Sequence of protein 2:
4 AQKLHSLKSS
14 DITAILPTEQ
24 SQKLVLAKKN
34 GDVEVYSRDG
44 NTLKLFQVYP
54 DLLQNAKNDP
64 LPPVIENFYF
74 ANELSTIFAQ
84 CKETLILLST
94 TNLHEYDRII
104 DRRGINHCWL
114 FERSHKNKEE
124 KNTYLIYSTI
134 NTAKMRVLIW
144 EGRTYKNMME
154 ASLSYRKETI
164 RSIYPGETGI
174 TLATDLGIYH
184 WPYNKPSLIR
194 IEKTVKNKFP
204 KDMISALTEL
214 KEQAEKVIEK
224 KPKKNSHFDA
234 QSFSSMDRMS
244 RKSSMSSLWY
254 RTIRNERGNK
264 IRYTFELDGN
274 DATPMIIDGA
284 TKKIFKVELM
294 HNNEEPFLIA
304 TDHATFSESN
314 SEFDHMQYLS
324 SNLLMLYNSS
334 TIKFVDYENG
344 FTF

This data describes a binding interaction between two proteins.

Residue-level contacts at the interface:
Residue L960 in protein 1 interacts with residue D281 in protein 2 (closest heavy-atom distance 4.0 Å).
Residue C969 in protein 1 contacts residue N273 in protein 2 (closest heavy-atom distance 4.1 Å).
Residue Q874 in protein 1 is in contact with residue S229 in protein 2 (closest heavy-atom distance 4.1 Å).
Residue D958 in protein 1 interacts with residue I280 in protein 2 (closest heavy-atom distance 3.8 Å).
Residue H869 in protein 1 contacts residue F231 in protein 2 (closest heavy-atom distance 3.3 Å).
Residue R1007 in protein 1 is in contact with residue E259 in protein 2 (closest heavy-atom distance 4.0 Å).
Residue V939 in protein 1 interacts with residue D281 in protein 2 (closest heavy-atom distance 3.3 Å).
Residue I859 in protein 1 contacts residue S237 in protein 2 (closest heavy-atom distance 4.2 Å).
Residue P922 in protein 1 interacts with residue N296 in protein 2 (closest heavy-atom distance 2.6 Å).
Residue N914 in protein 1 contacts residue F300 in protein 2 (closest heavy-atom distance 3.6 Å).
Residue H869 in protein 1 contacts residue S229 in protein 2 (closest heavy-atom distance 3.7 Å).
Residue L919 in protein 1 interacts with residue E298 in protein 2 (closest heavy-atom distance 4.0 Å).
Residue V940 in protein 1 interacts with residue D281 in protein 2 (closest heavy-atom distance 3.6 Å).
Residue K943 in protein 1 is in contact with residue I279 in protein 2 (closest heavy-atom distance 4.1 Å).
Residue V921 in protein 1 contacts residue N295 in protein 2 (closest heavy-atom distance 3.7 Å).
Residue I937 in protein 1 contacts residue T284 in protein 2 (closest heavy-atom distance 3.7 Å).
Residue F941 in protein 1 interacts with residue I280 in protein 2 (closest heavy-atom distance 2.9 Å).
Residue F942 in protein 1 interacts with residue I279 in protein 2 (closest heavy-atom distance 3.6 Å).
Residue T959 in protein 1 interacts with residue I279 in protein 2 (closest heavy-atom distance 3.4 Å).
Residue F870 in protein 1 is in contact with residue A233 in protein 2 (closest heavy-atom distance 4.3 Å).
Residue L923 in protein 1 interacts with residue N296 in protein 2 (closest heavy-atom distance 4.3 Å).
Residue F870 in protein 1 is in contact with residue F231 in protein 2 (closest heavy-atom distance 2.5 Å).
Residue F1010 in protein 1 contacts residue E259 in protein 2 (closest heavy-atom distance 3.8 Å).
Residue P918 in protein 1 interacts with residue P299 in protein 2 (closest heavy-atom distance 2.5 Å).
Residue P918 in protein 1 is in contact with residue E298 in protein 2 (closest heavy-atom distance 3.1 Å).
Residue S863 in protein 1 contacts residue S237 in protein 2 (closest heavy-atom distance 3.7 Å).
Residue S863 in protein 1 is in contact with residue Q234 in protein 2 (closest heavy-atom distance 3.2 Å).
Residue L923 in protein 1 is in contact with residue N295 in protein 2 (closest heavy-atom distance 2.9 Å).
Residue K924 in protein 1 interacts with residue N295 in protein 2 (closest heavy-atom distance 2.8 Å).
Residue Q926 in protein 1 interacts with residue N295 in protein 2 (closest heavy-atom distance 3.8 Å).
Residue D916 in protein 1 interacts with residue H318 in protein 2 (closest heavy-atom distance 4.3 Å).
Residue A868 in protein 1 interacts with residue A233 in protein 2 (closest heavy-atom distance 3.1 Å).
Residue A868 in protein 1 is in contact with residue F231 in protein 2 (closest heavy-atom distance 3.4 Å).
Residue P938 in protein 1 contacts residue T284 in protein 2 (closest heavy-atom distance 3.6 Å).
Residue L960 in protein 1 interacts with residue I280 in protein 2 (closest heavy-atom distance 3.4 Å).
Residue P938 in protein 1 contacts residue A283 in protein 2 (closest heavy-atom distance 3.3 Å).
Residue F870 in protein 1 interacts with residue N228 in protein 2 (closest heavy-atom distance 4.2 Å).
Residue H869 in protein 1 is in contact with residue H230 in protein 2 (closest heavy-atom distance 4.1 Å).
Residue N891 in protein 1 interacts with residue R254 in protein 2 (closest heavy-atom distance 4.3 Å).
Residue K943 in protein 1 contacts residue A275 in protein 2 (closest heavy-atom distance 4.4 Å).
Residue T912 in protein 1 interacts with residue A275 in protein 2 (closest heavy-atom distance 4.2 Å).
Residue P922 in protein 1 interacts with residue N295 in protein 2 (closest heavy-atom distance 3.0 Å).
Residue F941 in protein 1 is in contact with residue D281 in protein 2 (closest heavy-atom distance 4.2 Å).
Residue G871 in protein 1 is in contact with residue S229 in protein 2 (closest heavy-atom distance 2.4 Å).
Residue L960 in protein 1 is in contact with residue I279 in protein 2 (closest heavy-atom distance 2.8 Å).
Residue F870 in protein 1 is in contact with residue S229 in protein 2 (closest heavy-atom distance 3.0 Å).
Residue V940 in protein 1 interacts with residue I280 in protein 2 (closest heavy-atom distance 3.8 Å).
Residue L919 in protein 1 interacts with residue P299 in protein 2 (closest heavy-atom distance 3.2 Å).
Residue K1011 in protein 1 contacts residue E259 in protein 2 (closest heavy-atom distance 3.7 Å).
Residue F941 in protein 1 contacts residue I279 in protein 2 (closest heavy-atom distance 3.2 Å).
Residue F870 in protein 1 is in contact with residue H230 in protein 2 (closest heavy-atom distance 4.3 Å).
Residue P918 in protein 1 interacts with residue F300 in protein 2 (closest heavy-atom distance 3.5 Å).
Residue T865 in protein 1 contacts residue Q234 in protein 2 (closest heavy-atom distance 3.8 Å).
Residue P938 in protein 1 is in contact with residue G282 in protein 2 (closest heavy-atom distance 3.1 Å).
Residue N914 in protein 1 is in contact with residue L301 in protein 2 (closest heavy-atom distance 3.0 Å).
Residue V921 in protein 1 is in contact with residue N296 in protein 2 (closest heavy-atom distance 3.3 Å).
Residue L919 in protein 1 is in contact with residue E297 in protein 2 (closest heavy-atom distance 4.1 Å).
Residue T959 in protein 1 is in contact with residue I280 in protein 2 (closest heavy-atom distance 3.6 Å).
Residue A868 in protein 1 is in contact with residue D232 in protein 2 (closest heavy-atom distance 3.2 Å).
Residue P922 in protein 1 interacts with residue E297 in protein 2 (closest heavy-atom distance 4.1 Å).

Sequence of protein 1:
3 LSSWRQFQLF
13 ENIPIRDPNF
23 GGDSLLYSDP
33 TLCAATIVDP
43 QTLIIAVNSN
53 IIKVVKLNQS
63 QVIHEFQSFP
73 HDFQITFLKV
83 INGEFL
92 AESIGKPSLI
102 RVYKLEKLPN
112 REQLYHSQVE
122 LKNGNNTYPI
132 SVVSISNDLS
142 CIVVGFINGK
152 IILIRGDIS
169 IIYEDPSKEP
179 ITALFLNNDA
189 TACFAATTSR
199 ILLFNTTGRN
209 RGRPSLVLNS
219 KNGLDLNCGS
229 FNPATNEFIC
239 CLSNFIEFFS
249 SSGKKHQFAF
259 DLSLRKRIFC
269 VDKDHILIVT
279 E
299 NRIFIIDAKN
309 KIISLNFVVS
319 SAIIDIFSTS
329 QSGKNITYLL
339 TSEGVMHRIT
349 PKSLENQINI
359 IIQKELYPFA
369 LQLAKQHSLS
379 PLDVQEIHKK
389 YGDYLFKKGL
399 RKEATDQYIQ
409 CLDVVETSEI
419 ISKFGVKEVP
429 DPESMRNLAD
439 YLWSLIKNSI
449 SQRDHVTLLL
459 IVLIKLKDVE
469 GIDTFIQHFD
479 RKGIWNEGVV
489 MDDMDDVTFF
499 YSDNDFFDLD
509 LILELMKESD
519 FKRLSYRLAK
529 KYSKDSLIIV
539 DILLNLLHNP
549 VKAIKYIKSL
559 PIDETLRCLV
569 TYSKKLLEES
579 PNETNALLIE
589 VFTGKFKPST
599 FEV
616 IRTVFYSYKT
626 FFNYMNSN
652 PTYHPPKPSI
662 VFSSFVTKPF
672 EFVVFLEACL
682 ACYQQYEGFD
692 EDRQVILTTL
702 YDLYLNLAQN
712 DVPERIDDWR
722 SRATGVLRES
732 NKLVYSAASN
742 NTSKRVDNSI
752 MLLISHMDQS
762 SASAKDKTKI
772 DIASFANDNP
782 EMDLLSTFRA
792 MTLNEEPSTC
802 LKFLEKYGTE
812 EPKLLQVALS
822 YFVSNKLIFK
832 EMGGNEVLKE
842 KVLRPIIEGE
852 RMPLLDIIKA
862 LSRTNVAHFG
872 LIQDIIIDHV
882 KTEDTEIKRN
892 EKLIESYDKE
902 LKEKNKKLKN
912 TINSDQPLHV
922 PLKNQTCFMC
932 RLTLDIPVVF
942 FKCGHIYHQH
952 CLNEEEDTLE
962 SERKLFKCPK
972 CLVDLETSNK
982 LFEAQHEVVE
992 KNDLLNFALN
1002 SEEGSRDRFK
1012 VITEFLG